Sequence of protein 1:
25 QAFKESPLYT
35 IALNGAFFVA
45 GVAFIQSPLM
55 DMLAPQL

Contacts between the two chains:
Residue L259 in protein 2 is in contact with residue Q50 in protein 1 (closest heavy-atom distance 3.5 Å).
Residue V263 in protein 2 is in contact with residue A58 in protein 1 (closest heavy-atom distance 4.5 Å).
Residue I271 in protein 2 contacts residue I49 in protein 1 (closest heavy-atom distance 4.1 Å).
Residue L275 in protein 2 interacts with residue N38 in protein 1 (closest heavy-atom distance 4.8 Å).
Residue A264 in protein 2 interacts with residue A58 in protein 1 (closest heavy-atom distance 4.8 Å).
Residue E268 in protein 2 interacts with residue M54 in protein 1 (closest heavy-atom distance 4.8 Å).
Residue V297 in protein 2 is in contact with residue P31 in protein 1 (closest heavy-atom distance 3.3 Å).
Residue A257 in protein 2 is in contact with residue F42 in protein 1 (closest heavy-atom distance 3.7 Å).
Residue Y307 in protein 2 contacts residue L57 in protein 1 (closest heavy-atom distance 3.5 Å).
Residue Y309 in protein 2 contacts residue P59 in protein 1 (closest heavy-atom distance 3.4 Å).
Residue T273 in protein 2 contacts residue N38 in protein 1 (closest heavy-atom distance 4.9 Å).
Residue R261 in protein 2 contacts residue S51 in protein 1 (closest heavy-atom distance 4.5 Å).
Residue V263 in protein 2 interacts with residue M54 in protein 1 (closest heavy-atom distance 4.3 Å).
Residue S300 in protein 2 is in contact with residue N38 in protein 1 (closest heavy-atom distance 4.0 Å).
Residue V263 in protein 2 interacts with residue D55 in protein 1 (closest heavy-atom distance 4.4 Å).
Residue R261 in protein 2 is in contact with residue I49 in protein 1 (closest heavy-atom distance 3.4 Å).
Residue V267 in protein 2 contacts residue M54 in protein 1 (closest heavy-atom distance 4.9 Å).
Residue L259 in protein 2 interacts with residue F42 in protein 1 (closest heavy-atom distance 4.7 Å).
Residue I271 in protein 2 contacts residue V46 in protein 1 (closest heavy-atom distance 3.5 Å).
Residue T301 in protein 2 is in contact with residue N38 in protein 1 (closest heavy-atom distance 3.7 Å).
Residue L275 in protein 2 is in contact with residue I35 in protein 1 (closest heavy-atom distance 3.8 Å).
Residue L259 in protein 2 contacts residue V46 in protein 1 (closest heavy-atom distance 3.7 Å).
Residue G299 in protein 2 interacts with residue N38 in protein 1 (closest heavy-atom distance 3.3 Å).
Residue I271 in protein 2 contacts residue F42 in protein 1 (closest heavy-atom distance 4.3 Å).
Residue T273 in protein 2 is in contact with residue F42 in protein 1 (closest heavy-atom distance 3.1 Å).
Residue F245 in protein 2 contacts residue F42 in protein 1 (closest heavy-atom distance 5.0 Å).
Residue A269 in protein 2 contacts residue I49 in protein 1 (closest heavy-atom distance 3.7 Å).
Residue V297 in protein 2 is in contact with residue I35 in protein 1 (closest heavy-atom distance 3.8 Å).
Residue I271 in protein 2 contacts residue G45 in protein 1 (closest heavy-atom distance 3.5 Å).
Residue V297 in protein 2 contacts residue T34 in protein 1 (closest heavy-atom distance 3.4 Å).
Residue W243 in protein 2 interacts with residue Q50 in protein 1 (closest heavy-atom distance 3.4 Å).
Residue L259 in protein 2 is in contact with residue I49 in protein 1 (closest heavy-atom distance 4.8 Å).
Residue S320 in protein 2 is in contact with residue L37 in protein 1 (closest heavy-atom distance 4.8 Å).
Residue S320 in protein 2 contacts residue N38 in protein 1 (closest heavy-atom distance 4.2 Å).
Residue Y307 in protein 2 contacts residue A58 in protein 1 (closest heavy-atom distance 4.7 Å).
Residue Y307 in protein 2 interacts with residue P59 in protein 1 (closest heavy-atom distance 4.1 Å).
Residue P295 in protein 2 interacts with residue P31 in protein 1 (closest heavy-atom distance 4.3 Å).
Residue G270 in protein 2 is in contact with residue I49 in protein 1 (closest heavy-atom distance 4.7 Å).
Residue E298 in protein 2 contacts residue N38 in protein 1 (closest heavy-atom distance 4.6 Å).
Residue V267 in protein 2 contacts residue A58 in protein 1 (closest heavy-atom distance 4.2 Å).
Residue T301 in protein 2 contacts residue F41 in protein 1 (closest heavy-atom distance 3.9 Å).
Residue R261 in protein 2 interacts with residue Q50 in protein 1 (closest heavy-atom distance 4.3 Å).
Residue E298 in protein 2 is in contact with residue T34 in protein 1 (closest heavy-atom distance 4.6 Å).
Residue E272 in protein 2 interacts with residue F42 in protein 1 (closest heavy-atom distance 5.0 Å).
Residue S258 in protein 2 contacts residue F42 in protein 1 (closest heavy-atom distance 4.5 Å).

The following describes two proteins that form a bound complex.

Sequence of protein 2:
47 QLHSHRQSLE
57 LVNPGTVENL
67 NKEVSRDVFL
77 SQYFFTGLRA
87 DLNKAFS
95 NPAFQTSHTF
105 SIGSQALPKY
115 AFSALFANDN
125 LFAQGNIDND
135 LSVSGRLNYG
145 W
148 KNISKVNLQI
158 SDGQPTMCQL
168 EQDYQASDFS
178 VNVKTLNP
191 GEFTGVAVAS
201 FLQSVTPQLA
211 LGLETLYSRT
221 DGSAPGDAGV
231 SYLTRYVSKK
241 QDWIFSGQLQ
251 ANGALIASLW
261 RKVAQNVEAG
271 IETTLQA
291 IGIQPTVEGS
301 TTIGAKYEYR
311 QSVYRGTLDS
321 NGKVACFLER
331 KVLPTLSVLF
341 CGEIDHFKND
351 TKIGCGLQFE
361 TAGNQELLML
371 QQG